Interface contacts:
Residue F694 in the second protein interacts with residue Y94 in the first protein (closest heavy-atom distance 3.4 Å).
Residue T496 in the second protein contacts residue F296 in the first protein (closest heavy-atom distance 3.5 Å).
Residue I363 in the second protein is in contact with residue I109 in the first protein (closest heavy-atom distance 3.6 Å).
Residue H610 in the second protein contacts residue E360 in the first protein (closest heavy-atom distance 3.0 Å).
Residue N545 in the second protein is in contact with residue A362 in the first protein (closest heavy-atom distance 3.4 Å).
Residue N545 in the second protein interacts with residue F361 in the first protein (closest heavy-atom distance 3.1 Å).
Residue K697 in the second protein interacts with residue D98 in the first protein (closest heavy-atom distance 2.4 Å).
Residue K710 in the second protein contacts residue S112 in the first protein (closest heavy-atom distance 3.4 Å).
Residue T707 in the second protein is in contact with residue T111 in the first protein (closest heavy-atom distance 3.3 Å).
Residue M366 in the second protein contacts residue T157 in the first protein (closest heavy-atom distance 2.9 Å).
Residue R609 in the second protein is in contact with residue E360 in the first protein (closest heavy-atom distance 3.5 Å).
Residue C656 in the second protein is in contact with residue D356 in the first protein (closest heavy-atom distance 3.3 Å).
Residue K906 in the second protein interacts with residue N121 in the first protein (closest heavy-atom distance 3.5 Å).
Residue M366 in the second protein contacts residue C156 in the first protein (closest heavy-atom distance 3.2 Å).
Residue N722 in the second protein interacts with residue D356 in the first protein (closest heavy-atom distance 3.0 Å).
Residue S902 in the second protein interacts with residue N121 in the first protein (closest heavy-atom distance 3.1 Å).
Residue W770 in the second protein contacts residue S354 in the first protein (closest heavy-atom distance 3.4 Å).
Residue M175 in the second protein is in contact with residue I109 in the first protein (closest heavy-atom distance 3.5 Å).
Residue N657 in the second protein is in contact with residue S355 in the first protein (closest heavy-atom distance 3.3 Å).
Residue S492 in the second protein contacts residue E184 in the first protein (closest heavy-atom distance 3.1 Å).
Residue Y613 in the second protein contacts residue S358 in the first protein (closest heavy-atom distance 3.2 Å).
Residue N367 in the second protein is in contact with residue T157 in the first protein (closest heavy-atom distance 3.4 Å).
Residue N722 in the second protein interacts with residue S355 in the first protein (closest heavy-atom distance 3.1 Å).
Residue W641 in the second protein interacts with residue P101 in the first protein (closest heavy-atom distance 3.0 Å).
Residue N774 in the second protein interacts with residue S354 in the first protein (closest heavy-atom distance 3.3 Å).
Residue E419 in the second protein interacts with residue L159 in the first protein (closest heavy-atom distance 3.4 Å).
Residue R652 in the second protein contacts residue D356 in the first protein (closest heavy-atom distance 3.4 Å).
Residue K420 in the second protein contacts residue E203 in the first protein (closest heavy-atom distance 3.5 Å).
Residue V491 in the second protein is in contact with residue Y182 in the first protein (closest heavy-atom distance 3.6 Å).
Residue D318 in the second protein contacts residue I109 in the first protein (closest heavy-atom distance 3.2 Å).
Residue Y613 in the second protein is in contact with residue C357 in the first protein (closest heavy-atom distance 3.2 Å).
Residue S417 in the second protein is in contact with residue S158 in the first protein (closest heavy-atom distance 3.4 Å).
Residue N637 in the second protein contacts residue D98 in the first protein (closest heavy-atom distance 3.1 Å).
Residue Y690 in the second protein interacts with residue K93 in the first protein (closest heavy-atom distance 3.4 Å).
Residue G541 in the second protein interacts with residue A362 in the first protein (closest heavy-atom distance 3.6 Å).
Residue Y690 in the second protein is in contact with residue I95 in the first protein (closest heavy-atom distance 3.5 Å).
Residue P639 in the second protein is in contact with residue P101 in the first protein (closest heavy-atom distance 3.6 Å).
Residue R904 in the second protein interacts with residue N284 in the first protein (closest heavy-atom distance 2.4 Å).
Residue K711 in the second protein is in contact with residue E360 in the first protein (closest heavy-atom distance 3.5 Å).
Residue E317 in the second protein interacts with residue I109 in the first protein (closest heavy-atom distance 3.6 Å).
Residue R609 in the second protein contacts residue S358 in the first protein (closest heavy-atom distance 3.3 Å).
Residue N653 in the second protein interacts with residue S358 in the first protein (closest heavy-atom distance 3.0 Å).
Residue C656 in the second protein is in contact with residue S355 in the first protein (closest heavy-atom distance 3.4 Å).
Residue R652 in the second protein is in contact with residue S358 in the first protein (closest heavy-atom distance 2.5 Å).
Residue D418 in the second protein is in contact with residue L159 in the first protein (closest heavy-atom distance 3.4 Å).
Residue T707 in the second protein contacts residue S112 in the first protein (closest heavy-atom distance 3.5 Å).
Residue C544 in the second protein is in contact with residue A362 in the first protein (closest heavy-atom distance 3.5 Å).
Residue E693 in the second protein contacts residue K92 in the first protein (closest heavy-atom distance 2.8 Å).
Residue Y718 in the second protein interacts with residue D356 in the first protein (closest heavy-atom distance 3.6 Å).
Residue P365 in the second protein interacts with residue N115 in the first protein (closest heavy-atom distance 3.6 Å).
Residue K698 in the second protein contacts residue Y102 in the first protein (closest heavy-atom distance 3.0 Å).
Residue M366 in the second protein is in contact with residue S158 in the first protein (closest heavy-atom distance 3.4 Å).
Residue Y690 in the second protein interacts with residue Y94 in the first protein (closest heavy-atom distance 3.2 Å).
Residue N637 in the second protein contacts residue Y94 in the first protein (closest heavy-atom distance 3.2 Å).
Residue R495 in the second protein interacts with residue V298 in the first protein (closest heavy-atom distance 2.5 Å).
Residue Y613 in the second protein is in contact with residue R126 in the first protein (closest heavy-atom distance 3.3 Å).
Residue W606 in the second protein is in contact with residue E360 in the first protein (closest heavy-atom distance 3.0 Å).
Residue L901 in the second protein contacts residue E285 in the first protein (closest heavy-atom distance 3.6 Å).
Residue R489 in the second protein is in contact with residue A362 in the first protein (closest heavy-atom distance 2.8 Å).
Residue E899 in the second protein is in contact with residue N284 in the first protein (closest heavy-atom distance 3.5 Å).

Sequence of the second protein:
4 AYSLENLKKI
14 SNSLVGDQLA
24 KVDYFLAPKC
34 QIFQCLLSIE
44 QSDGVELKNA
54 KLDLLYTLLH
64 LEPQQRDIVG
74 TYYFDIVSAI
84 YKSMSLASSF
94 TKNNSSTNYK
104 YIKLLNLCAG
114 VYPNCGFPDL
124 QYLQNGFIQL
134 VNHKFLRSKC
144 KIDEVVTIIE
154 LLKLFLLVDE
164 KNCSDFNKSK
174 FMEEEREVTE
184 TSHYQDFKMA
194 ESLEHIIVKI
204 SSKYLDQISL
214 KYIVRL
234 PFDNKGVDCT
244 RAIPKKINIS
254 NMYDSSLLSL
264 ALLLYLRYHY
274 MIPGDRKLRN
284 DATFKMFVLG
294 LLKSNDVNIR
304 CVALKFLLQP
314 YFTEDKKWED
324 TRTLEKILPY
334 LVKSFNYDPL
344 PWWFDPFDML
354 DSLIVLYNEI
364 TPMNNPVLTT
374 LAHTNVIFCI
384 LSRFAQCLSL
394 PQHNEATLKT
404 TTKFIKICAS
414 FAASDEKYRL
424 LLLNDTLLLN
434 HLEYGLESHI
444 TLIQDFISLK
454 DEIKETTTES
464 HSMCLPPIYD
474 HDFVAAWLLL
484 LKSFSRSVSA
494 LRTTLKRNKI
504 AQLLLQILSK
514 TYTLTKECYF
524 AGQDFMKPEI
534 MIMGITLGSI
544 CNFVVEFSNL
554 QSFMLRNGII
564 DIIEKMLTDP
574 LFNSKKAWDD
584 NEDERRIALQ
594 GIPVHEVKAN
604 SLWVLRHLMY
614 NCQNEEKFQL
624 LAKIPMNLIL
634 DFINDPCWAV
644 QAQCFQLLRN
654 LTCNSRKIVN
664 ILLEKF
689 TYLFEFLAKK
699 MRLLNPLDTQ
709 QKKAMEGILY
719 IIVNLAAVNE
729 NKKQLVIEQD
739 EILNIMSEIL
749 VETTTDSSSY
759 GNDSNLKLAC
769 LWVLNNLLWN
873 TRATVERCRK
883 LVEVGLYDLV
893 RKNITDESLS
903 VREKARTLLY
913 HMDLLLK

These two protein chains interact to form a complex.

Sequence of the first protein:
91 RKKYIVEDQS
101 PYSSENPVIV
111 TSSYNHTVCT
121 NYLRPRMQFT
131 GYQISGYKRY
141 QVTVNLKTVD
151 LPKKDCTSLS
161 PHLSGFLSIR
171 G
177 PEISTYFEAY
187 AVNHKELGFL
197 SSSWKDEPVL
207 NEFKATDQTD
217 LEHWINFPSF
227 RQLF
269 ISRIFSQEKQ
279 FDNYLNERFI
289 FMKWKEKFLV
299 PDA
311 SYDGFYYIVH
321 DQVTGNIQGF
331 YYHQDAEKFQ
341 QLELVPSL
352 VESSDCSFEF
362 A